Interface contacts:
Residue Y60 in the first protein is in contact with residue V183 in the second protein (closest heavy-atom distance 4.3 Å).
Residue S59 in the first protein interacts with residue V183 in the second protein (closest heavy-atom distance 3.9 Å).
Residue Y60 in the first protein contacts residue S184 in the second protein (closest heavy-atom distance 3.0 Å).

This data describes a binding interaction between two proteins.

Sequence of the second protein:
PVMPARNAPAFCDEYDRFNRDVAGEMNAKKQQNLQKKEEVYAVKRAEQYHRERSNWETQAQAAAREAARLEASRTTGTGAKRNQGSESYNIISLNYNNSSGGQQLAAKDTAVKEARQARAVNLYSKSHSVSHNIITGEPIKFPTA

Sequence of the first protein:
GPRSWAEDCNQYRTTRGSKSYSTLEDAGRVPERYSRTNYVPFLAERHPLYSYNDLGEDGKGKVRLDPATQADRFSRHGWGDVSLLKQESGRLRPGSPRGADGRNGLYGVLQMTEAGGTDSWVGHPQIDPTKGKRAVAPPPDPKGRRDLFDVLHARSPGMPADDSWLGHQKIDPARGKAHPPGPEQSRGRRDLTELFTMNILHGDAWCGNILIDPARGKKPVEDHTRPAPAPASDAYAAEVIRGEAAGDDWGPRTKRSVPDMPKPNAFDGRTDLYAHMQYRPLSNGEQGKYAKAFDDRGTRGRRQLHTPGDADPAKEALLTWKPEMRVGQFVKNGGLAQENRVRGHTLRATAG